Interface contacts:
Residue V282 in protein 2 contacts residue F1 in protein 1 (closest heavy-atom distance 3.6 Å).
Residue W275 in protein 2 is in contact with residue F1 in protein 1 (closest heavy-atom distance 4.9 Å).
Residue Q106 in protein 2 contacts residue F4 in protein 1 (closest heavy-atom distance 3.3 Å).
Residue Y308 in protein 2 is in contact with residue F1 in protein 1 (closest heavy-atom distance 2.8 Å).
Residue R301 in protein 2 contacts residue R8 in protein 1 (closest heavy-atom distance 4.8 Å).
Residue G113 in protein 2 contacts residue R12 in protein 1 (closest heavy-atom distance 4.7 Å).
Residue I218 in protein 2 contacts residue F1 in protein 1 (closest heavy-atom distance 3.7 Å).
Residue P291 in protein 2 is in contact with residue S10 in protein 1 (closest heavy-atom distance 3.6 Å).
Residue E196 in protein 2 contacts residue R12 in protein 1 (closest heavy-atom distance 4.5 Å).
Residue D109 in protein 2 interacts with residue R8 in protein 1 (closest heavy-atom distance 3.7 Å).
Residue Q290 in protein 2 is in contact with residue L14 in protein 1 (closest heavy-atom distance 3.9 Å).
Residue E193 in protein 2 contacts residue K9 in protein 1 (closest heavy-atom distance 3.3 Å).
Residue E198 in protein 2 contacts residue R12 in protein 1 (closest heavy-atom distance 4.4 Å).
Residue W115 in protein 2 is in contact with residue F4 in protein 1 (closest heavy-atom distance 4.2 Å).
Residue L300 in protein 2 interacts with residue T5 in protein 1 (closest heavy-atom distance 4.7 Å).
Residue P291 in protein 2 interacts with residue L14 in protein 1 (closest heavy-atom distance 5.0 Å).
Residue P291 in protein 2 is in contact with residue A7 in protein 1 (closest heavy-atom distance 4.1 Å).
Residue Q285 in protein 2 is in contact with residue A7 in protein 1 (closest heavy-atom distance 4.4 Å).
Residue G113 in protein 2 is in contact with residue R8 in protein 1 (closest heavy-atom distance 3.2 Å).
Residue T304 in protein 2 is in contact with residue G3 in protein 1 (closest heavy-atom distance 4.6 Å).
Residue I197 in protein 2 is in contact with residue R8 in protein 1 (closest heavy-atom distance 4.2 Å).
Residue V282 in protein 2 contacts residue G2 in protein 1 (closest heavy-atom distance 4.2 Å).
Residue L300 in protein 2 contacts residue A7 in protein 1 (closest heavy-atom distance 4.0 Å).
Residue V297 in protein 2 interacts with residue R8 in protein 1 (closest heavy-atom distance 4.9 Å).
Residue S293 in protein 2 contacts residue A11 in protein 1 (closest heavy-atom distance 4.7 Å).
Residue Q191 in protein 2 is in contact with residue K9 in protein 1 (closest heavy-atom distance 4.3 Å).
Residue V297 in protein 2 contacts residue A11 in protein 1 (closest heavy-atom distance 4.3 Å).
Residue V297 in protein 2 interacts with residue A7 in protein 1 (closest heavy-atom distance 4.6 Å).
Residue T304 in protein 2 is in contact with residue F1 in protein 1 (closest heavy-atom distance 3.8 Å).
Residue D129 in protein 2 interacts with residue F1 in protein 1 (closest heavy-atom distance 3.2 Å).
Residue Q106 in protein 2 is in contact with residue G3 in protein 1 (closest heavy-atom distance 4.8 Å).
Residue F114 in protein 2 contacts residue R8 in protein 1 (closest heavy-atom distance 4.1 Å).
Residue T102 in protein 2 interacts with residue F4 in protein 1 (closest heavy-atom distance 4.7 Å).
Residue Q279 in protein 2 contacts residue F1 in protein 1 (closest heavy-atom distance 4.0 Å).
Residue L200 in protein 2 interacts with residue K9 in protein 1 (closest heavy-atom distance 3.9 Å).
Residue S292 in protein 2 is in contact with residue L14 in protein 1 (closest heavy-atom distance 3.5 Å).
Residue Y130 in protein 2 is in contact with residue G2 in protein 1 (closest heavy-atom distance 4.3 Å).
Residue Y130 in protein 2 interacts with residue F4 in protein 1 (closest heavy-atom distance 4.3 Å).
Residue P291 in protein 2 is in contact with residue A11 in protein 1 (closest heavy-atom distance 3.7 Å).
Residue E198 in protein 2 is in contact with residue R8 in protein 1 (closest heavy-atom distance 3.5 Å).
Residue D129 in protein 2 is in contact with residue F4 in protein 1 (closest heavy-atom distance 4.8 Å).
Residue L200 in protein 2 interacts with residue G6 in protein 1 (closest heavy-atom distance 4.0 Å).
Residue L300 in protein 2 contacts residue G2 in protein 1 (closest heavy-atom distance 3.8 Å).
Residue D109 in protein 2 interacts with residue F4 in protein 1 (closest heavy-atom distance 4.0 Å).
Residue Q285 in protein 2 is in contact with residue T5 in protein 1 (closest heavy-atom distance 4.0 Å).
Residue C199 in protein 2 is in contact with residue F4 in protein 1 (closest heavy-atom distance 3.2 Å).
Residue E198 in protein 2 interacts with residue K9 in protein 1 (closest heavy-atom distance 3.3 Å).
Residue V201 in protein 2 contacts residue F4 in protein 1 (closest heavy-atom distance 4.1 Å).
Residue I126 in protein 2 contacts residue F4 in protein 1 (closest heavy-atom distance 4.0 Å).
Residue L200 in protein 2 is in contact with residue T5 in protein 1 (closest heavy-atom distance 4.7 Å).
Residue L200 in protein 2 contacts residue F4 in protein 1 (closest heavy-atom distance 4.2 Å).
Residue Q106 in protein 2 contacts residue F1 in protein 1 (closest heavy-atom distance 5.0 Å).
Residue T304 in protein 2 interacts with residue G2 in protein 1 (closest heavy-atom distance 4.5 Å).
Residue Y130 in protein 2 contacts residue F1 in protein 1 (closest heavy-atom distance 3.5 Å).
Residue E193 in protein 2 is in contact with residue K13 in protein 1 (closest heavy-atom distance 3.2 Å).
Residue R301 in protein 2 is in contact with residue G3 in protein 1 (closest heavy-atom distance 4.3 Å).
Residue V278 in protein 2 contacts residue F1 in protein 1 (closest heavy-atom distance 3.6 Å).
Residue Q290 in protein 2 is in contact with residue S10 in protein 1 (closest heavy-atom distance 3.3 Å).
Residue V125 in protein 2 contacts residue F4 in protein 1 (closest heavy-atom distance 3.7 Å).
Residue M133 in protein 2 is in contact with residue F1 in protein 1 (closest heavy-atom distance 3.5 Å).

The following describes two proteins that form a bound complex.

Sequence of protein 1:
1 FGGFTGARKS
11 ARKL

Sequence of protein 2:
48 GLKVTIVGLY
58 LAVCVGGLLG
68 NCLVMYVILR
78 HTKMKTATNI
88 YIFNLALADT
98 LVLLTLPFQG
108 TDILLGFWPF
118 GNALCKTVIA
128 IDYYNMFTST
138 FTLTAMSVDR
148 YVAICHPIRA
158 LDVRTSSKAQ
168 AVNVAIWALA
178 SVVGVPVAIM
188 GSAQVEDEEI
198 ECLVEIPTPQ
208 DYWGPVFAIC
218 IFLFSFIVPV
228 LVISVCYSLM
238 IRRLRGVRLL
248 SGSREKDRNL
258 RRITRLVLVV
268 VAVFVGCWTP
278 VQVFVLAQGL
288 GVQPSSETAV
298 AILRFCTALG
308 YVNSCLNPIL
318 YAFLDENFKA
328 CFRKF